Interface contacts:
Residue L42 in protein 1 interacts with residue R74 in protein 2 (closest heavy-atom distance 3.7 Å).
Residue H504 in protein 1 contacts residue G37 in protein 2 (closest heavy-atom distance 3.3 Å).
Residue L277 in protein 1 is in contact with residue A48 in protein 2 (closest heavy-atom distance 3.5 Å).
Residue V50 in protein 1 interacts with residue R76 in protein 2 (closest heavy-atom distance 4.2 Å).
Residue G464 in protein 1 contacts residue G37 in protein 2 (closest heavy-atom distance 3.7 Å).
Residue Q273 in protein 1 contacts residue H70 in protein 2 (closest heavy-atom distance 3.4 Å).
Residue G464 in protein 1 is in contact with residue P39 in protein 2 (closest heavy-atom distance 4.1 Å).
Residue K276 in protein 1 is in contact with residue F47 in protein 2 (closest heavy-atom distance 3.5 Å).
Residue T321 in protein 1 contacts residue H70 in protein 2 (closest heavy-atom distance 3.9 Å).
Residue D319 in protein 1 interacts with residue I46 in protein 2 (closest heavy-atom distance 3.7 Å).
Residue Q47 in protein 1 is in contact with residue G77 in protein 2 (closest heavy-atom distance 4.0 Å).
Residue R16 in protein 1 is in contact with residue Q33 in protein 2 (closest heavy-atom distance 4.1 Å).
Residue K276 in protein 1 contacts residue S67 in protein 2 (closest heavy-atom distance 3.7 Å).
Residue P283 in protein 1 contacts residue K50 in protein 2 (closest heavy-atom distance 4.1 Å).
Residue N44 in protein 1 interacts with residue R76 in protein 2 (closest heavy-atom distance 3.2 Å).
Residue Y274 in protein 1 contacts residue G49 in protein 2 (closest heavy-atom distance 3.7 Å).
Residue Q273 in protein 1 is in contact with residue T68 in protein 2 (closest heavy-atom distance 3.8 Å).
Residue S442 in protein 1 contacts residue L75 in protein 2 (closest heavy-atom distance 3.4 Å).
Residue L42 in protein 1 contacts residue Q42 in protein 2 (closest heavy-atom distance 3.8 Å).
Residue T438 in protein 1 is in contact with residue L75 in protein 2 (closest heavy-atom distance 3.6 Å).
Residue H504 in protein 1 is in contact with residue K35 in protein 2 (closest heavy-atom distance 3.3 Å).
Residue T317 in protein 1 interacts with residue K50 in protein 2 (closest heavy-atom distance 4.1 Å).
Residue N44 in protein 1 interacts with residue L75 in protein 2 (closest heavy-atom distance 4.0 Å).
Residue D43 in protein 1 interacts with residue R76 in protein 2 (closest heavy-atom distance 3.0 Å).
Residue D319 in protein 1 contacts residue G49 in protein 2 (closest heavy-atom distance 3.1 Å).
Residue D282 in protein 1 interacts with residue K50 in protein 2 (closest heavy-atom distance 3.7 Å).
Residue K276 in protein 1 is in contact with residue A48 in protein 2 (closest heavy-atom distance 3.7 Å).
Residue H504 in protein 1 is in contact with residue E36 in protein 2 (closest heavy-atom distance 3.5 Å).
Residue L42 in protein 1 contacts residue L75 in protein 2 (closest heavy-atom distance 3.7 Å).
Residue H504 in protein 1 is in contact with residue D34 in protein 2 (closest heavy-atom distance 2.7 Å).
Residue I439 in protein 1 contacts residue L75 in protein 2 (closest heavy-atom distance 3.9 Å).
Residue Q273 in protein 1 is in contact with residue A48 in protein 2 (closest heavy-atom distance 3.8 Å).
Residue K281 in protein 1 interacts with residue K50 in protein 2 (closest heavy-atom distance 3.2 Å).
Residue N44 in protein 1 is in contact with residue G77 in protein 2 (closest heavy-atom distance 3.4 Å).
Residue D319 in protein 1 contacts residue R44 in protein 2 (closest heavy-atom distance 3.1 Å).
Residue D271 in protein 1 is in contact with residue K8 in protein 2 (closest heavy-atom distance 3.0 Å).
Residue N44 in protein 1 is in contact with residue G78 in protein 2 (closest heavy-atom distance 3.8 Å).
Residue E441 in protein 1 interacts with residue L75 in protein 2 (closest heavy-atom distance 4.1 Å).
Residue Q463 in protein 1 contacts residue P39 in protein 2 (closest heavy-atom distance 3.5 Å).
Residue Q47 in protein 1 contacts residue G78 in protein 2 (closest heavy-atom distance 3.6 Å).
Residue H504 in protein 1 is in contact with residue Q33 in protein 2 (closest heavy-atom distance 3.4 Å).
Residue Y274 in protein 1 contacts residue A48 in protein 2 (closest heavy-atom distance 3.9 Å).
Residue A46 in protein 1 interacts with residue G78 in protein 2 (closest heavy-atom distance 3.3 Å).
Residue R284 in protein 1 interacts with residue E53 in protein 2 (closest heavy-atom distance 4.2 Å).
Residue T45 in protein 1 contacts residue G77 in protein 2 (closest heavy-atom distance 3.7 Å).
Residue Q47 in protein 1 is in contact with residue R76 in protein 2 (closest heavy-atom distance 3.6 Å).
Residue G464 in protein 1 interacts with residue Q42 in protein 2 (closest heavy-atom distance 3.0 Å).
Residue L42 in protein 1 contacts residue R76 in protein 2 (closest heavy-atom distance 3.0 Å).
Residue T45 in protein 1 is in contact with residue G78 in protein 2 (closest heavy-atom distance 3.1 Å).
Residue G37 in protein 1 is in contact with residue Q42 in protein 2 (closest heavy-atom distance 3.5 Å).
Residue T438 in protein 1 contacts residue L73 in protein 2 (closest heavy-atom distance 3.8 Å).
Residue T321 in protein 1 interacts with residue R44 in protein 2 (closest heavy-atom distance 3.4 Å).
Residue E51 in protein 1 is in contact with residue R76 in protein 2 (closest heavy-atom distance 2.8 Å).
Residue V322 in protein 1 is in contact with residue G49 in protein 2 (closest heavy-atom distance 3.7 Å).
Residue D319 in protein 1 interacts with residue Q51 in protein 2 (closest heavy-atom distance 3.5 Å).
Residue Q463 in protein 1 is in contact with residue G37 in protein 2 (closest heavy-atom distance 3.4 Å).
Residue S320 in protein 1 is in contact with residue R44 in protein 2 (closest heavy-atom distance 4.2 Å).
Residue Q273 in protein 1 interacts with residue K8 in protein 2 (closest heavy-atom distance 4.0 Å).
Residue K505 in protein 1 is in contact with residue D34 in protein 2 (closest heavy-atom distance 3.3 Å).
Residue T321 in protein 1 contacts residue I46 in protein 2 (closest heavy-atom distance 3.8 Å).

Sequence of protein 1:
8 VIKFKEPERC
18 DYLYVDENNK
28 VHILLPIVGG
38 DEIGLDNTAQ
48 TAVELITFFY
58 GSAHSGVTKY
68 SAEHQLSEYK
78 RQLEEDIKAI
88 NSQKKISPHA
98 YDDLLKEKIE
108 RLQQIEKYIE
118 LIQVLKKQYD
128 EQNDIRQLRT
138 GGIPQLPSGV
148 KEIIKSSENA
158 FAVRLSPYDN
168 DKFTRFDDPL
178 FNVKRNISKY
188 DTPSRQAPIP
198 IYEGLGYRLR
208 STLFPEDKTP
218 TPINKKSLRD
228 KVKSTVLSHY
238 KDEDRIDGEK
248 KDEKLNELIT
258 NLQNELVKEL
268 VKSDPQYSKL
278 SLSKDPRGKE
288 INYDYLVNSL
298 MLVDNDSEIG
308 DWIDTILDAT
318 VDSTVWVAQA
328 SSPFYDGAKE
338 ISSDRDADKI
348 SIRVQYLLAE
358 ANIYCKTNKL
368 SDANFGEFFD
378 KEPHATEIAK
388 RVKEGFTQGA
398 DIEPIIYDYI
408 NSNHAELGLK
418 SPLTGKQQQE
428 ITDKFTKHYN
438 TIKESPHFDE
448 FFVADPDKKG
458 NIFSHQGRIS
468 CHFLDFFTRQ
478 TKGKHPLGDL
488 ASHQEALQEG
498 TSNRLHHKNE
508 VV

This data describes a binding interaction between two proteins.

Sequence of protein 2:
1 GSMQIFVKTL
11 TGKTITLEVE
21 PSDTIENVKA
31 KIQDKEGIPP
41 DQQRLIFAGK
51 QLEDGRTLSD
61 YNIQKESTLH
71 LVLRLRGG